Sequence of the first protein:
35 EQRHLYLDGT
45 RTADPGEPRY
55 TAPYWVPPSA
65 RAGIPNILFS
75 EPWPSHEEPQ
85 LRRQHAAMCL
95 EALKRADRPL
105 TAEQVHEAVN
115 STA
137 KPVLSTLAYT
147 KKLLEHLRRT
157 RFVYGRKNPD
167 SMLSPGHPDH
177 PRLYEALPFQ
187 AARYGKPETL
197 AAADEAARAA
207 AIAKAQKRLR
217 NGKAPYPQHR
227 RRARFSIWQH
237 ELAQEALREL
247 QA

Sequence of the second protein:
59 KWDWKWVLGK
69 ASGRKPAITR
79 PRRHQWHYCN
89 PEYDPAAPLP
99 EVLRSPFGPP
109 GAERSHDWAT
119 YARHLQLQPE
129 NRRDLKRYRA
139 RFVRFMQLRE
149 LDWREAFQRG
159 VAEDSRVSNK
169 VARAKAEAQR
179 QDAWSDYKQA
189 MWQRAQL

Residue-level contacts at the interface:
Residue E75 in the first protein interacts with residue K186 in the second protein (closest heavy-atom distance 3.5 Å).
Residue S232 in the first protein contacts residue P107 in the second protein (closest heavy-atom distance 4.4 Å).
Residue I233 in the first protein contacts residue P108 in the second protein (closest heavy-atom distance 3.8 Å).
Residue H236 in the first protein interacts with residue P108 in the second protein (closest heavy-atom distance 3.6 Å).
Residue W77 in the first protein interacts with residue Q179 in the second protein (closest heavy-atom distance 3.3 Å).
Residue P57 in the first protein is in contact with residue Q187 in the second protein (closest heavy-atom distance 3.8 Å).
Residue R226 in the first protein is in contact with residue L146 in the second protein (closest heavy-atom distance 3.7 Å).
Residue L72 in the first protein contacts residue W190 in the second protein (closest heavy-atom distance 3.2 Å).
Residue T55 in the first protein is in contact with residue Q187 in the second protein (closest heavy-atom distance 3.4 Å).
Residue S232 in the first protein is in contact with residue F155 in the second protein (closest heavy-atom distance 3.3 Å).
Residue W234 in the first protein contacts residue F155 in the second protein (closest heavy-atom distance 3.7 Å).
Residue A56 in the first protein interacts with residue W190 in the second protein (closest heavy-atom distance 4.4 Å).
Residue S232 in the first protein contacts residue F105 in the second protein (closest heavy-atom distance 2.7 Å).
Residue F73 in the first protein contacts residue K186 in the second protein (closest heavy-atom distance 3.0 Å).
Residue F231 in the first protein contacts residue F105 in the second protein (closest heavy-atom distance 4.8 Å).
Residue R228 in the first protein contacts residue E153 in the second protein (closest heavy-atom distance 2.6 Å).
Residue A229 in the first protein is in contact with residue R147 in the second protein (closest heavy-atom distance 4.1 Å).
Residue F73 in the first protein contacts residue W190 in the second protein (closest heavy-atom distance 3.6 Å).
Residue H80 in the first protein is in contact with residue D180 in the second protein (closest heavy-atom distance 3.4 Å).
Residue T55 in the first protein contacts residue K186 in the second protein (closest heavy-atom distance 2.5 Å).
Residue E75 in the first protein contacts residue W182 in the second protein (closest heavy-atom distance 3.4 Å).
Residue Y58 in the first protein interacts with residue W190 in the second protein (closest heavy-atom distance 4.1 Å).
Residue A56 in the first protein is in contact with residue K186 in the second protein (closest heavy-atom distance 4.0 Å).
Residue I233 in the first protein is in contact with residue P107 in the second protein (closest heavy-atom distance 4.3 Å).
Residue S79 in the first protein contacts residue Q179 in the second protein (closest heavy-atom distance 3.2 Å).
Residue Y58 in the first protein is in contact with residue Q194 in the second protein (closest heavy-atom distance 2.7 Å).
Residue W234 in the first protein is in contact with residue G158 in the second protein (closest heavy-atom distance 3.4 Å).
Residue I233 in the first protein is in contact with residue W62 in the second protein (closest heavy-atom distance 4.3 Å).
Residue W234 in the first protein contacts residue D162 in the second protein (closest heavy-atom distance 3.4 Å).
Residue H80 in the first protein is in contact with residue Q179 in the second protein (closest heavy-atom distance 3.1 Å).
Residue S74 in the first protein contacts residue K186 in the second protein (closest heavy-atom distance 4.0 Å).
Residue I233 in the first protein interacts with residue F155 in the second protein (closest heavy-atom distance 3.5 Å).
Residue R226 in the first protein interacts with residue D150 in the second protein (closest heavy-atom distance 3.1 Å).
Residue I71 in the first protein contacts residue W182 in the second protein (closest heavy-atom distance 3.4 Å).
Residue E75 in the first protein interacts with residue S183 in the second protein (closest heavy-atom distance 4.1 Å).
Residue A229 in the first protein interacts with residue D150 in the second protein (closest heavy-atom distance 3.5 Å).
Residue L72 in the first protein interacts with residue K186 in the second protein (closest heavy-atom distance 3.3 Å).
Residue R228 in the first protein interacts with residue D150 in the second protein (closest heavy-atom distance 3.1 Å).
Residue R230 in the first protein interacts with residue A154 in the second protein (closest heavy-atom distance 3.2 Å).
Residue P57 in the first protein interacts with residue W190 in the second protein (closest heavy-atom distance 3.6 Å).
Residue F231 in the first protein is in contact with residue W151 in the second protein (closest heavy-atom distance 3.1 Å).
Residue S232 in the first protein interacts with residue A154 in the second protein (closest heavy-atom distance 4.0 Å).
Residue P78 in the first protein interacts with residue Q179 in the second protein (closest heavy-atom distance 2.8 Å).
Residue F231 in the first protein is in contact with residue P107 in the second protein (closest heavy-atom distance 3.7 Å).
Residue A229 in the first protein interacts with residue A154 in the second protein (closest heavy-atom distance 4.4 Å).
Residue S232 in the first protein is in contact with residue G106 in the second protein (closest heavy-atom distance 4.4 Å).
Residue W77 in the first protein is in contact with residue W182 in the second protein (closest heavy-atom distance 3.5 Å).
Residue F231 in the first protein is in contact with residue A154 in the second protein (closest heavy-atom distance 4.2 Å).
Residue I233 in the first protein contacts residue G106 in the second protein (closest heavy-atom distance 3.5 Å).
Residue H80 in the first protein interacts with residue A176 in the second protein (closest heavy-atom distance 3.6 Å).
Residue V60 in the first protein interacts with residue W190 in the second protein (closest heavy-atom distance 4.4 Å).
Residue L72 in the first protein is in contact with residue M189 in the second protein (closest heavy-atom distance 4.8 Å).
Residue W234 in the first protein is in contact with residue V159 in the second protein (closest heavy-atom distance 3.9 Å).
Residue S232 in the first protein contacts residue W151 in the second protein (closest heavy-atom distance 3.5 Å).
Residue R226 in the first protein contacts residue R142 in the second protein (closest heavy-atom distance 4.7 Å).
Residue A229 in the first protein contacts residue W151 in the second protein (closest heavy-atom distance 4.1 Å).
Residue I71 in the first protein is in contact with residue K186 in the second protein (closest heavy-atom distance 3.4 Å).
Residue Q235 in the first protein interacts with residue A154 in the second protein (closest heavy-atom distance 4.0 Å).
Residue I233 in the first protein is in contact with residue F105 in the second protein (closest heavy-atom distance 3.6 Å).
Residue L238 in the first protein contacts residue D162 in the second protein (closest heavy-atom distance 4.8 Å).

These two protein chains interact to form a complex.